Sequence of chain B:
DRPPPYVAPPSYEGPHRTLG

Sequence of chain A:
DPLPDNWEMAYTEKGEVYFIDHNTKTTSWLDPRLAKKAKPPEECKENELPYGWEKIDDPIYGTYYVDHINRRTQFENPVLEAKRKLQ

Contacts between the two chains:
Residue T83 in chain A contacts residue P7 in chain B (closest heavy-atom distance 3.4 Å).
Residue S38 in chain A interacts with residue P13 in chain B (closest heavy-atom distance 3.5 Å).
Residue Y71 in chain A is in contact with residue P8 in chain B (closest heavy-atom distance 3.9 Å).
Residue M19 in chain A is in contact with residue G24 in chain B (closest heavy-atom distance 4.2 Å).
Residue T37 in chain A interacts with residue P13 in chain B (closest heavy-atom distance 3.8 Å).
Residue R81 in chain A interacts with residue A12 in chain B (closest heavy-atom distance 3.8 Å).
Residue Y21 in chain A contacts residue R21 in chain B (closest heavy-atom distance 3.0 Å).
Residue T36 in chain A interacts with residue Y16 in chain B (closest heavy-atom distance 3.5 Å).
Residue E18 in chain A is in contact with residue T22 in chain B (closest heavy-atom distance 3.3 Å).
Residue F85 in chain A contacts residue D5 in chain B (closest heavy-atom distance 3.9 Å).
Residue G25 in chain A is in contact with residue R21 in chain B (closest heavy-atom distance 4.4 Å).
Residue Q84 in chain A contacts residue P7 in chain B (closest heavy-atom distance 3.5 Å).
Residue A20 in chain A interacts with residue L23 in chain B (closest heavy-atom distance 4.9 Å).
Residue T37 in chain A contacts residue S15 in chain B (closest heavy-atom distance 4.1 Å).
Residue T37 in chain A contacts residue H20 in chain B (closest heavy-atom distance 4.0 Å).
Residue Y21 in chain A is in contact with residue L23 in chain B (closest heavy-atom distance 4.0 Å).
Residue D31 in chain A is in contact with residue Y16 in chain B (closest heavy-atom distance 3.9 Å).
Residue W39 in chain A contacts residue V11 in chain B (closest heavy-atom distance 2.8 Å).
Residue W39 in chain A contacts residue P14 in chain B (closest heavy-atom distance 4.9 Å).
Residue E23 in chain A interacts with residue R21 in chain B (closest heavy-atom distance 4.2 Å).
Residue R81 in chain A interacts with residue Y10 in chain B (closest heavy-atom distance 3.5 Å).
Residue I30 in chain A contacts residue T22 in chain B (closest heavy-atom distance 3.9 Å).
Residue D77 in chain A contacts residue Y10 in chain B (closest heavy-atom distance 3.7 Å).
Residue A20 in chain A is in contact with residue R21 in chain B (closest heavy-atom distance 3.2 Å).
Residue T37 in chain A interacts with residue P14 in chain B (closest heavy-atom distance 2.6 Å).
Residue Y21 in chain A contacts residue G24 in chain B (closest heavy-atom distance 4.2 Å).
Residue W39 in chain A contacts residue Y10 in chain B (closest heavy-atom distance 3.4 Å).
Residue M19 in chain A contacts residue R21 in chain B (closest heavy-atom distance 4.4 Å).
Residue I30 in chain A contacts residue H20 in chain B (closest heavy-atom distance 3.6 Å).
Residue M19 in chain A interacts with residue L23 in chain B (closest heavy-atom distance 4.3 Å).
Residue Y28 in chain A contacts residue H20 in chain B (closest heavy-atom distance 2.8 Å).
Residue Y28 in chain A contacts residue R21 in chain B (closest heavy-atom distance 4.3 Å).
Residue Y28 in chain A contacts residue P14 in chain B (closest heavy-atom distance 3.6 Å).
Residue Y74 in chain A interacts with residue P7 in chain B (closest heavy-atom distance 3.9 Å).
Residue Y74 in chain A contacts residue P8 in chain B (closest heavy-atom distance 3.8 Å).
Residue H32 in chain A is in contact with residue Y16 in chain B (closest heavy-atom distance 2.9 Å).
Residue D68 in chain A contacts residue P8 in chain B (closest heavy-atom distance 4.2 Å).
Residue W39 in chain A interacts with residue P13 in chain B (closest heavy-atom distance 3.4 Å).
Residue K35 in chain A is in contact with residue Y16 in chain B (closest heavy-atom distance 3.2 Å).
Residue W39 in chain A is in contact with residue A12 in chain B (closest heavy-atom distance 3.5 Å).
Residue T83 in chain A is in contact with residue Y10 in chain B (closest heavy-atom distance 3.8 Å).
Residue R81 in chain A contacts residue P13 in chain B (closest heavy-atom distance 4.1 Å).
Residue Y28 in chain A interacts with residue P19 in chain B (closest heavy-atom distance 4.8 Å).
Residue F85 in chain A contacts residue P7 in chain B (closest heavy-atom distance 3.4 Å).
Residue T37 in chain A is in contact with residue Y16 in chain B (closest heavy-atom distance 3.6 Å).
Residue T83 in chain A interacts with residue P9 in chain B (closest heavy-atom distance 4.1 Å).
Residue I30 in chain A interacts with residue Y16 in chain B (closest heavy-atom distance 3.6 Å).
Residue Y28 in chain A interacts with residue P13 in chain B (closest heavy-atom distance 3.8 Å).
Residue M19 in chain A is in contact with residue T22 in chain B (closest heavy-atom distance 3.7 Å).
Residue F85 in chain A contacts residue R6 in chain B (closest heavy-atom distance 3.6 Å).
Residue A20 in chain A contacts residue T22 in chain B (closest heavy-atom distance 4.1 Å).
Residue A20 in chain A is in contact with residue H20 in chain B (closest heavy-atom distance 4.1 Å).
Residue T22 in chain A contacts residue P14 in chain B (closest heavy-atom distance 4.0 Å).
Residue R82 in chain A contacts residue Y10 in chain B (closest heavy-atom distance 3.9 Å).
Residue T22 in chain A interacts with residue R21 in chain B (closest heavy-atom distance 2.9 Å).
Residue V76 in chain A interacts with residue Y10 in chain B (closest heavy-atom distance 3.6 Å).
Residue T83 in chain A is in contact with residue P8 in chain B (closest heavy-atom distance 2.6 Å).
Residue H78 in chain A is in contact with residue Y10 in chain B (closest heavy-atom distance 2.8 Å).

This data describes a binding interaction between two proteins.